Contacts between the two chains:
Residue L71 in chain B interacts with residue I318 in chain A (closest heavy-atom distance 3.0 Å).
Residue F69 in chain B is in contact with residue S320 in chain A (closest heavy-atom distance 3.8 Å).
Residue T83 in chain B interacts with residue V12 in chain A (closest heavy-atom distance 3.3 Å).
Residue G72 in chain B contacts residue Y17 in chain A (closest heavy-atom distance 3.7 Å).
Residue M65 in chain B interacts with residue G323 in chain A (closest heavy-atom distance 4.2 Å).
Residue P73 in chain B contacts residue L314 in chain A (closest heavy-atom distance 3.5 Å).
Residue L71 in chain B interacts with residue Y17 in chain A (closest heavy-atom distance 3.7 Å).
Residue F471 in chain B interacts with residue T315 in chain A (closest heavy-atom distance 2.4 Å).
Residue H510 in chain B interacts with residue F19 in chain A (closest heavy-atom distance 3.3 Å).
Residue S475 in chain B is in contact with residue L314 in chain A (closest heavy-atom distance 3.2 Å).
Residue L67 in chain B contacts residue S309 in chain A (closest heavy-atom distance 4.2 Å).
Residue Q77 in chain B interacts with residue W45 in chain A (closest heavy-atom distance 3.2 Å).
Residue L71 in chain B is in contact with residue N313 in chain A (closest heavy-atom distance 3.2 Å).
Residue F81 in chain B contacts residue H13 in chain A (closest heavy-atom distance 3.6 Å).
Residue Y464 in chain B interacts with residue A333 in chain A (closest heavy-atom distance 3.9 Å).
Residue K68 in chain B interacts with residue H13 in chain A (closest heavy-atom distance 3.7 Å).
Residue M65 in chain B contacts residue D324 in chain A (closest heavy-atom distance 3.6 Å).
Residue L71 in chain B interacts with residue S311 in chain A (closest heavy-atom distance 3.1 Å).
Residue L67 in chain B is in contact with residue A322 in chain A (closest heavy-atom distance 4.2 Å).
Residue L507 in chain B is in contact with residue T315 in chain A (closest heavy-atom distance 4.2 Å).
Residue M79 in chain B interacts with residue Y17 in chain A (closest heavy-atom distance 2.9 Å).
Residue K68 in chain B interacts with residue W308 in chain A (closest heavy-atom distance 4.2 Å).
Residue Y464 in chain B interacts with residue Y335 in chain A (closest heavy-atom distance 4.0 Å).
Residue P96 in chain B interacts with residue L330 in chain A (closest heavy-atom distance 3.9 Å).
Residue P66 in chain B is in contact with residue W308 in chain A (closest heavy-atom distance 3.3 Å).
Residue F81 in chain B interacts with residue D14 in chain A (closest heavy-atom distance 3.4 Å).
Residue K87 in chain B interacts with residue V12 in chain A (closest heavy-atom distance 3.5 Å).
Residue L90 in chain B interacts with residue T26 in chain A (closest heavy-atom distance 3.6 Å).
Residue L67 in chain B is in contact with residue K327 in chain A (closest heavy-atom distance 3.6 Å).
Residue K70 in chain B contacts residue S311 in chain A (closest heavy-atom distance 3.7 Å).
Residue K68 in chain B contacts residue S309 in chain A (closest heavy-atom distance 3.3 Å).
Residue Y457 in chain B is in contact with residue Y228 in chain A (closest heavy-atom distance 3.1 Å).
Residue M502 in chain B contacts residue S176 in chain A (closest heavy-atom distance 4.2 Å).
Residue L67 in chain B is in contact with residue G326 in chain A (closest heavy-atom distance 3.5 Å).
Residue G460 in chain B contacts residue Y335 in chain A (closest heavy-atom distance 3.6 Å).
Residue F69 in chain B contacts residue S311 in chain A (closest heavy-atom distance 3.1 Å).
Residue M461 in chain B contacts residue Y335 in chain A (closest heavy-atom distance 3.2 Å).
Residue P92 in chain B is in contact with residue W45 in chain A (closest heavy-atom distance 3.3 Å).
Residue L67 in chain B interacts with residue W308 in chain A (closest heavy-atom distance 3.4 Å).
Residue L71 in chain B interacts with residue W312 in chain A (closest heavy-atom distance 3.1 Å).
Residue Y464 in chain B contacts residue T334 in chain A (closest heavy-atom distance 3.5 Å).
Residue F69 in chain B interacts with residue V328 in chain A (closest heavy-atom distance 3.5 Å).
Residue L67 in chain B contacts residue G323 in chain A (closest heavy-atom distance 3.4 Å).
Residue Q77 in chain B interacts with residue L38 in chain A (closest heavy-atom distance 3.0 Å).
Residue S475 in chain B is in contact with residue T315 in chain A (closest heavy-atom distance 3.6 Å).
Residue I82 in chain B contacts residue V12 in chain A (closest heavy-atom distance 3.4 Å).
Residue P509 in chain B is in contact with residue F19 in chain A (closest heavy-atom distance 3.5 Å).
Residue Q77 in chain B is in contact with residue Y17 in chain A (closest heavy-atom distance 3.6 Å).
Residue N78 in chain B interacts with residue Y17 in chain A (closest heavy-atom distance 3.2 Å).
Residue C474 in chain B interacts with residue L314 in chain A (closest heavy-atom distance 3.5 Å).
Residue P73 in chain B contacts residue Y20 in chain A (closest heavy-atom distance 3.7 Å).
Residue F471 in chain B is in contact with residue G316 in chain A (closest heavy-atom distance 4.2 Å).
Residue F69 in chain B contacts residue A322 in chain A (closest heavy-atom distance 3.9 Å).
Residue L90 in chain B interacts with residue V15 in chain A (closest heavy-atom distance 4.0 Å).
Residue P96 in chain B interacts with residue S343 in chain A (closest heavy-atom distance 2.9 Å).
Residue F69 in chain B contacts residue S309 in chain A (closest heavy-atom distance 3.4 Å).
Residue F81 in chain B is in contact with residue V12 in chain A (closest heavy-atom distance 3.7 Å).
Residue L71 in chain B is in contact with residue S320 in chain A (closest heavy-atom distance 2.6 Å).
Residue F81 in chain B is in contact with residue V15 in chain A (closest heavy-atom distance 3.4 Å).
Residue K68 in chain B is in contact with residue A322 in chain A (closest heavy-atom distance 4.0 Å).

These two protein chains interact to form a complex.

Sequence of chain A:
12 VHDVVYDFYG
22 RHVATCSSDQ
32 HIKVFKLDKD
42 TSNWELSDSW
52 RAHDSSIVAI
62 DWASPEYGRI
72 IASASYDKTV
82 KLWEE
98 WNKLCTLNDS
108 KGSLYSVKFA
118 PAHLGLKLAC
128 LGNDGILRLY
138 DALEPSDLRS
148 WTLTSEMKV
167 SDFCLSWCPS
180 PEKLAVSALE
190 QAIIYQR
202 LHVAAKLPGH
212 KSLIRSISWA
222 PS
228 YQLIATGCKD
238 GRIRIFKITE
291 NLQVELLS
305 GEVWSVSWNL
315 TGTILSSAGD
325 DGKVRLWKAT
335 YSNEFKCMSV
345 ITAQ

Sequence of chain B:
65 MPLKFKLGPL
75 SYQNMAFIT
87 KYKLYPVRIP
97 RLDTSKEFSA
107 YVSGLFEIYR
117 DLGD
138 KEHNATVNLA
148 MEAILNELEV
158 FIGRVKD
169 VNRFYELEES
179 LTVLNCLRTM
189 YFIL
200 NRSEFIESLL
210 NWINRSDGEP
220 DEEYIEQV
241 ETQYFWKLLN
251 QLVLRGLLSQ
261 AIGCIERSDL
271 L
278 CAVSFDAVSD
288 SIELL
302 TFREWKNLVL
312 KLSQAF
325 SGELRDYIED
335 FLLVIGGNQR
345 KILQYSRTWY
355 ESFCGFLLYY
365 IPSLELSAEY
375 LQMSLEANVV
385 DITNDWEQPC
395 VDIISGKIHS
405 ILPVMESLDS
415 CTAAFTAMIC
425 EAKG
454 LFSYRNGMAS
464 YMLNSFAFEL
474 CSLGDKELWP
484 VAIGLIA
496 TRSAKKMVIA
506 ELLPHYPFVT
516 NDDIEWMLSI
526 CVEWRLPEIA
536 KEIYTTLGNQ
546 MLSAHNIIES